Sequence of the second protein:
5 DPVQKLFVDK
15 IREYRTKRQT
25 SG

Residue-level contacts at the interface:
Residue I179 in the first protein interacts with residue K14 in the second protein (closest heavy-atom distance 4.7 Å).
Residue L182 in the first protein contacts residue L10 in the second protein (closest heavy-atom distance 4.7 Å).
Residue L182 in the first protein is in contact with residue F11 in the second protein (closest heavy-atom distance 3.7 Å).
Residue M186 in the first protein contacts residue Y18 in the second protein (closest heavy-atom distance 2.8 Å).
Residue M186 in the first protein is in contact with residue K14 in the second protein (closest heavy-atom distance 4.7 Å).
Residue I179 in the first protein interacts with residue L10 in the second protein (closest heavy-atom distance 3.8 Å).
Residue A175 in the first protein interacts with residue L10 in the second protein (closest heavy-atom distance 3.8 Å).
Residue L182 in the first protein is in contact with residue K14 in the second protein (closest heavy-atom distance 4.0 Å).
Residue K178 in the first protein interacts with residue L10 in the second protein (closest heavy-atom distance 4.8 Å).

These two protein chains interact to form a complex.

Sequence of the first protein:
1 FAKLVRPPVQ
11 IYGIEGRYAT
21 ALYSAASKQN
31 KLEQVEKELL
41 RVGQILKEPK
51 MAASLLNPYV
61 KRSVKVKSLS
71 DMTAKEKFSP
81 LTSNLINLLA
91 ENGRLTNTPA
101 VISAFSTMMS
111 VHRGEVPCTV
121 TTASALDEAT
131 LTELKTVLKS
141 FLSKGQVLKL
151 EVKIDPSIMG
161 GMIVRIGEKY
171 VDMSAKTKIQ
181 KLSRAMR